Sequence of chain A:
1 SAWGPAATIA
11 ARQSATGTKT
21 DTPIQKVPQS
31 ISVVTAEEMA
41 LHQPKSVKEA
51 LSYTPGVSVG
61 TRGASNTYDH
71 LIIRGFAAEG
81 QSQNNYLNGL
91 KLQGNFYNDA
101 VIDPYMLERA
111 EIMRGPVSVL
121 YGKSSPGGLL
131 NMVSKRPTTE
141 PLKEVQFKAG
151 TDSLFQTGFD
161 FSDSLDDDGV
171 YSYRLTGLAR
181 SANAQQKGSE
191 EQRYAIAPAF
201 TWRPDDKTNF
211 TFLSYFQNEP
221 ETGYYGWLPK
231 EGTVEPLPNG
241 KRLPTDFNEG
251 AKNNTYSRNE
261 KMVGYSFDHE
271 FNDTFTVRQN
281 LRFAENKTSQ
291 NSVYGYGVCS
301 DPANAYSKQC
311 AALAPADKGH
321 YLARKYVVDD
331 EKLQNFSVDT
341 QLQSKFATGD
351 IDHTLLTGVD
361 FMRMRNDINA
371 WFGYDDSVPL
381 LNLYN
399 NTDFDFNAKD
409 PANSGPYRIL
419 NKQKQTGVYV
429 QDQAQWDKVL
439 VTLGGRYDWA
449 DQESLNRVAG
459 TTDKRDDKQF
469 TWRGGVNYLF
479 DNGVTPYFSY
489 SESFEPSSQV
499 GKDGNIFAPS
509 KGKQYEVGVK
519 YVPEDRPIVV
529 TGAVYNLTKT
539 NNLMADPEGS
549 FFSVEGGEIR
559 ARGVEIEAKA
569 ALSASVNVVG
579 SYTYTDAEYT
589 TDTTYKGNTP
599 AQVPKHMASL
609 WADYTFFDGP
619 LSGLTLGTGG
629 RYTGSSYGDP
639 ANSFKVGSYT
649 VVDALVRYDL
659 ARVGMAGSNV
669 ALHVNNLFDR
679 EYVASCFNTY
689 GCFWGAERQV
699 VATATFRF

Sequence of chain B:
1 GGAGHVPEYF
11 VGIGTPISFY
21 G

This data describes a binding interaction between two proteins.

Interface contacts:
Residue Y296 in chain A interacts with residue V6 in chain B (closest heavy-atom distance 4.1 Å).
Residue F96 in chain A interacts with residue F19 in chain B (closest heavy-atom distance 4.1 Å).
Residue Y306 in chain A contacts residue Y9 in chain B (closest heavy-atom distance 3.8 Å).
Residue W227 in chain A interacts with residue V6 in chain B (closest heavy-atom distance 3.5 Å).
Residue G413 in chain A is in contact with residue I13 in chain B (closest heavy-atom distance 4.5 Å).
Residue N686 in chain A interacts with residue Y20 in chain B (closest heavy-atom distance 3.0 Å).
Residue Q81 in chain A contacts residue H5 in chain B (closest heavy-atom distance 3.8 Å).
Residue G80 in chain A contacts residue H5 in chain B (closest heavy-atom distance 3.4 Å).
Residue Y374 in chain A contacts residue I17 in chain B (closest heavy-atom distance 3.5 Å).
Residue W227 in chain A contacts residue G21 in chain B (closest heavy-atom distance 4.2 Å).
Residue F549 in chain A contacts residue S18 in chain B (closest heavy-atom distance 4.4 Å).
Residue D375 in chain A interacts with residue Y9 in chain B (closest heavy-atom distance 4.3 Å).
Residue S412 in chain A contacts residue I13 in chain B (closest heavy-atom distance 3.3 Å).
Residue Y374 in chain A contacts residue V11 in chain B (closest heavy-atom distance 3.4 Å).
Residue Q81 in chain A contacts residue Y20 in chain B (closest heavy-atom distance 4.5 Å).
Residue P302 in chain A is in contact with residue Y9 in chain B (closest heavy-atom distance 4.2 Å).
Residue P409 in chain A is in contact with residue I13 in chain B (closest heavy-atom distance 3.5 Å).
Residue Y296 in chain A contacts residue P7 in chain B (closest heavy-atom distance 3.6 Å).
Residue Y415 in chain A interacts with residue I17 in chain B (closest heavy-atom distance 3.8 Å).
Residue Q81 in chain A is in contact with residue G21 in chain B (closest heavy-atom distance 3.3 Å).
Residue F549 in chain A is in contact with residue F10 in chain B (closest heavy-atom distance 3.7 Å).
Residue Y688 in chain A is in contact with residue Y20 in chain B (closest heavy-atom distance 3.1 Å).
Residue Y296 in chain A contacts residue Y9 in chain B (closest heavy-atom distance 3.1 Å).
Residue G80 in chain A interacts with residue A3 in chain B (closest heavy-atom distance 3.6 Å).
Residue F549 in chain A interacts with residue T15 in chain B (closest heavy-atom distance 4.3 Å).
Residue F372 in chain A is in contact with residue P7 in chain B (closest heavy-atom distance 3.7 Å).
Residue F372 in chain A is in contact with residue F19 in chain B (closest heavy-atom distance 3.6 Å).
Residue E79 in chain A contacts residue A3 in chain B (closest heavy-atom distance 3.8 Å).
Residue A410 in chain A is in contact with residue I13 in chain B (closest heavy-atom distance 4.0 Å).
Residue Y374 in chain A interacts with residue P7 in chain B (closest heavy-atom distance 4.3 Å).
Residue F549 in chain A is in contact with residue G1 in chain B (closest heavy-atom distance 4.4 Å).
Residue P638 in chain A interacts with residue Y20 in chain B (closest heavy-atom distance 3.4 Å).
Residue P414 in chain A is in contact with residue I17 in chain B (closest heavy-atom distance 3.7 Å).
Residue F372 in chain A contacts residue H5 in chain B (closest heavy-atom distance 4.2 Å).
Residue Y415 in chain A interacts with residue F19 in chain B (closest heavy-atom distance 3.3 Å).
Residue Y97 in chain A is in contact with residue V6 in chain B (closest heavy-atom distance 3.6 Å).
Residue Q497 in chain A interacts with residue G1 in chain B (closest heavy-atom distance 4.3 Å).
Residue Y296 in chain A interacts with residue E8 in chain B (closest heavy-atom distance 3.5 Å).
Residue F372 in chain A is in contact with residue I17 in chain B (closest heavy-atom distance 4.2 Å).
Residue F96 in chain A is in contact with residue G4 in chain B (closest heavy-atom distance 3.5 Å).
Residue Y374 in chain A contacts residue G12 in chain B (closest heavy-atom distance 4.1 Å).
Residue F550 in chain A is in contact with residue P16 in chain B (closest heavy-atom distance 4.3 Å).
Residue Q497 in chain A is in contact with residue A3 in chain B (closest heavy-atom distance 3.5 Å).
Residue F549 in chain A is in contact with residue P16 in chain B (closest heavy-atom distance 4.6 Å).
Residue K325 in chain A interacts with residue Y9 in chain B (closest heavy-atom distance 4.1 Å).
Residue G80 in chain A is in contact with residue G4 in chain B (closest heavy-atom distance 3.9 Å).
Residue A303 in chain A interacts with residue Y9 in chain B (closest heavy-atom distance 3.3 Å).
Residue Y374 in chain A contacts residue I13 in chain B (closest heavy-atom distance 3.7 Å).
Residue S496 in chain A interacts with residue A3 in chain B (closest heavy-atom distance 3.8 Å).
Residue Y294 in chain A is in contact with residue P7 in chain B (closest heavy-atom distance 4.4 Å).
Residue N411 in chain A interacts with residue I13 in chain B (closest heavy-atom distance 3.7 Å).
Residue S551 in chain A is in contact with residue G1 in chain B (closest heavy-atom distance 3.7 Å).
Residue Q81 in chain A contacts residue A3 in chain B (closest heavy-atom distance 3.3 Å).
Residue Y97 in chain A is in contact with residue H5 in chain B (closest heavy-atom distance 3.2 Å).
Residue F685 in chain A is in contact with residue Y20 in chain B (closest heavy-atom distance 3.6 Å).
Residue Y294 in chain A interacts with residue V6 in chain B (closest heavy-atom distance 3.2 Å).
Residue Q497 in chain A contacts residue G2 in chain B (closest heavy-atom distance 3.4 Å).
Residue K325 in chain A interacts with residue E8 in chain B (closest heavy-atom distance 4.5 Å).
Residue Q81 in chain A contacts residue G4 in chain B (closest heavy-atom distance 3.6 Å).
Residue F96 in chain A contacts residue H5 in chain B (closest heavy-atom distance 2.8 Å).